Sequence of protein 2:
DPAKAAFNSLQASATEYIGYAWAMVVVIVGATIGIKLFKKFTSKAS

Sequence of protein 1:
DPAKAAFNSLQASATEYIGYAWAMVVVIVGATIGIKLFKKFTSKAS

These two protein chains interact to form a complex.

Contacts between the two chains:
Residue F45 in protein 2 is in contact with residue F11 in protein 1 (closest heavy-atom distance 4.3 Å).
Residue F42 in protein 2 is in contact with residue F11 in protein 1 (closest heavy-atom distance 3.7 Å).
Residue F42 in protein 2 interacts with residue L14 in protein 1 (closest heavy-atom distance 4.6 Å).
Residue T46 in protein 2 interacts with residue F11 in protein 1 (closest heavy-atom distance 3.7 Å).
Residue F42 in protein 2 contacts residue A10 in protein 1 (closest heavy-atom distance 3.5 Å).
Residue T46 in protein 2 contacts residue L14 in protein 1 (closest heavy-atom distance 3.8 Å).
Residue F42 in protein 2 interacts with residue A7 in protein 1 (closest heavy-atom distance 3.8 Å).